These two protein chains interact to form a complex.

Sequence of the first protein:
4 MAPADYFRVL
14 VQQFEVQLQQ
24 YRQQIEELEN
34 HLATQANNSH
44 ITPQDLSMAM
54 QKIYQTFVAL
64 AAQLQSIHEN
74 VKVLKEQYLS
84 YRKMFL

Sequence of the second protein:
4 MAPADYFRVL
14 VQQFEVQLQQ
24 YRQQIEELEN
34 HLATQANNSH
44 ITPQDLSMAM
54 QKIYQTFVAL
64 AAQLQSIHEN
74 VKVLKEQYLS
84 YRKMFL

Contacts between the two chains:
Residue E32 in the first protein contacts residue R25 in the second protein (closest heavy-atom distance 2.5 Å).
Residue E32 in the first protein is in contact with residue Q22 in the second protein (closest heavy-atom distance 2.5 Å).
Residue I28 in the first protein interacts with residue I28 in the second protein (closest heavy-atom distance 4.0 Å).
Residue R25 in the first protein contacts residue E29 in the second protein (closest heavy-atom distance 3.3 Å).
Residue I28 in the first protein contacts residue Y24 in the second protein (closest heavy-atom distance 3.1 Å).
Residue M53 in the first protein interacts with residue L67 in the second protein (closest heavy-atom distance 3.8 Å).
Residue L21 in the first protein interacts with residue E32 in the second protein (closest heavy-atom distance 3.7 Å).
Residue A52 in the first protein is in contact with residue F17 in the second protein (closest heavy-atom distance 3.9 Å).
Residue L21 in the first protein contacts residue I28 in the second protein (closest heavy-atom distance 4.2 Å).
Residue E32 in the first protein is in contact with residue E18 in the second protein (closest heavy-atom distance 4.2 Å).
Residue T45 in the first protein contacts residue F10 in the second protein (closest heavy-atom distance 3.6 Å).
Residue E29 in the first protein contacts residue R25 in the second protein (closest heavy-atom distance 3.4 Å).
Residue I70 in the first protein is in contact with residue M53 in the second protein (closest heavy-atom distance 3.7 Å).
Residue I44 in the first protein interacts with residue V14 in the second protein (closest heavy-atom distance 3.1 Å).
Residue E29 in the first protein interacts with residue E29 in the second protein (closest heavy-atom distance 3.8 Å).
Residue A39 in the first protein is in contact with residue E18 in the second protein (closest heavy-atom distance 4.0 Å).
Residue L49 in the first protein interacts with residue F10 in the second protein (closest heavy-atom distance 3.9 Å).
Residue L31 in the first protein is in contact with residue L21 in the second protein (closest heavy-atom distance 3.2 Å).
Residue L35 in the first protein interacts with residue F17 in the second protein (closest heavy-atom distance 3.1 Å).
Residue L67 in the first protein is in contact with residue M53 in the second protein (closest heavy-atom distance 3.3 Å).
Residue F17 in the first protein is in contact with residue L35 in the second protein (closest heavy-atom distance 3.3 Å).
Residue F60 in the first protein is in contact with residue F60 in the second protein (closest heavy-atom distance 3.4 Å).
Residue E18 in the first protein is in contact with residue I44 in the second protein (closest heavy-atom distance 3.4 Å).
Residue V14 in the first protein interacts with residue L49 in the second protein (closest heavy-atom distance 4.1 Å).
Residue Y24 in the first protein contacts residue Y24 in the second protein (closest heavy-atom distance 2.4 Å).
Residue V74 in the first protein interacts with residue L49 in the second protein (closest heavy-atom distance 4.1 Å).
Residue I56 in the first protein contacts residue L63 in the second protein (closest heavy-atom distance 4.1 Å).
Residue E32 in the first protein is in contact with residue L21 in the second protein (closest heavy-atom distance 3.3 Å).
Residue I28 in the first protein contacts residue R25 in the second protein (closest heavy-atom distance 3.9 Å).
Residue F10 in the first protein contacts residue L49 in the second protein (closest heavy-atom distance 3.9 Å).
Residue I56 in the first protein interacts with residue L21 in the second protein (closest heavy-atom distance 3.5 Å).
Residue Y57 in the first protein is in contact with residue L67 in the second protein (closest heavy-atom distance 3.2 Å).
Residue F10 in the first protein is in contact with residue I44 in the second protein (closest heavy-atom distance 3.0 Å).
Residue Q22 in the first protein is in contact with residue E32 in the second protein (closest heavy-atom distance 2.5 Å).
Residue L49 in the first protein contacts residue V14 in the second protein (closest heavy-atom distance 4.0 Å).
Residue E18 in the first protein is in contact with residue L35 in the second protein (closest heavy-atom distance 3.9 Å).
Residue L35 in the first protein interacts with residue E18 in the second protein (closest heavy-atom distance 3.5 Å).
Residue R25 in the first protein contacts residue I28 in the second protein (closest heavy-atom distance 3.9 Å).
Residue A36 in the first protein contacts residue E18 in the second protein (closest heavy-atom distance 4.0 Å).
Residue I56 in the first protein contacts residue L67 in the second protein (closest heavy-atom distance 4.1 Å).
Residue L67 in the first protein contacts residue Y57 in the second protein (closest heavy-atom distance 3.5 Å).
Residue P46 in the first protein interacts with residue F10 in the second protein (closest heavy-atom distance 3.3 Å).
Residue F17 in the first protein contacts residue A52 in the second protein (closest heavy-atom distance 4.2 Å).
Residue L21 in the first protein contacts residue I56 in the second protein (closest heavy-atom distance 3.6 Å).
Residue Y24 in the first protein interacts with residue I28 in the second protein (closest heavy-atom distance 3.0 Å).
Residue M53 in the first protein is in contact with residue F17 in the second protein (closest heavy-atom distance 3.8 Å).
Residue F10 in the first protein interacts with residue T45 in the second protein (closest heavy-atom distance 3.4 Å).
Residue V14 in the first protein is in contact with residue I44 in the second protein (closest heavy-atom distance 3.6 Å).
Residue I70 in the first protein contacts residue L49 in the second protein (closest heavy-atom distance 3.9 Å).
Residue L49 in the first protein contacts residue I70 in the second protein (closest heavy-atom distance 3.8 Å).
Residue I44 in the first protein contacts residue F10 in the second protein (closest heavy-atom distance 3.0 Å).
Residue R25 in the first protein interacts with residue R25 in the second protein (closest heavy-atom distance 3.7 Å).
Residue L49 in the first protein is in contact with residue F17 in the second protein (closest heavy-atom distance 3.8 Å).
Residue L63 in the first protein is in contact with residue I56 in the second protein (closest heavy-atom distance 3.9 Å).
Residue L67 in the first protein interacts with residue I56 in the second protein (closest heavy-atom distance 4.0 Å).
Residue R25 in the first protein interacts with residue E32 in the second protein (closest heavy-atom distance 2.8 Å).
Residue M53 in the first protein is in contact with residue I70 in the second protein (closest heavy-atom distance 4.2 Å).
Residue M53 in the first protein interacts with residue H71 in the second protein (closest heavy-atom distance 3.9 Å).
Residue L21 in the first protein contacts residue L31 in the second protein (closest heavy-atom distance 3.2 Å).
Residue F10 in the first protein is in contact with residue P46 in the second protein (closest heavy-atom distance 3.3 Å).